Sequence of the second protein:
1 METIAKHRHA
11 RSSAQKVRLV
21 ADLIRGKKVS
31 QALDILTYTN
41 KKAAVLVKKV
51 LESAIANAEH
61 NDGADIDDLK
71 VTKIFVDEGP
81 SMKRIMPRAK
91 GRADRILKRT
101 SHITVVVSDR

Sequence of the first protein:
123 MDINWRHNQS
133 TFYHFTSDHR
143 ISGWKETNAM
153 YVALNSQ

The following describes two proteins that form a bound complex.

Interface contacts:
Residue K90 in the second protein is in contact with residue R142 in the first protein (closest heavy-atom distance 3.9 Å).
Residue K90 in the second protein interacts with residue W146 in the first protein (closest heavy-atom distance 3.4 Å).
Residue I85 in the second protein interacts with residue M123 in the first protein (closest heavy-atom distance 3.6 Å).
Residue R92 in the second protein interacts with residue W146 in the first protein (closest heavy-atom distance 3.5 Å).
Residue R95 in the second protein contacts residue D124 in the first protein (closest heavy-atom distance 2.9 Å).
Residue A93 in the second protein contacts residue N130 in the first protein (closest heavy-atom distance 3.9 Å).
Residue A93 in the second protein interacts with residue W127 in the first protein (closest heavy-atom distance 3.4 Å).
Residue R92 in the second protein is in contact with residue N130 in the first protein (closest heavy-atom distance 5.0 Å).
Residue R95 in the second protein interacts with residue M123 in the first protein (closest heavy-atom distance 3.1 Å).
Residue K90 in the second protein contacts residue E148 in the first protein (closest heavy-atom distance 4.0 Å).
Residue R84 in the second protein interacts with residue M123 in the first protein (closest heavy-atom distance 3.8 Å).
Residue G91 in the second protein interacts with residue T133 in the first protein (closest heavy-atom distance 3.8 Å).
Residue R95 in the second protein is in contact with residue W127 in the first protein (closest heavy-atom distance 3.5 Å).
Residue R92 in the second protein contacts residue T133 in the first protein (closest heavy-atom distance 4.9 Å).
Residue D94 in the second protein interacts with residue W127 in the first protein (closest heavy-atom distance 3.7 Å).
Residue G91 in the second protein is in contact with residue N130 in the first protein (closest heavy-atom distance 4.8 Å).
Residue K90 in the second protein is in contact with residue F134 in the first protein (closest heavy-atom distance 3.2 Å).
Residue G91 in the second protein is in contact with residue F134 in the first protein (closest heavy-atom distance 4.6 Å).
Residue I85 in the second protein contacts residue N130 in the first protein (closest heavy-atom distance 4.9 Å).
Residue K83 in the second protein interacts with residue M123 in the first protein (closest heavy-atom distance 3.7 Å).
Residue I85 in the second protein contacts residue N126 in the first protein (closest heavy-atom distance 3.7 Å).
Residue R92 in the second protein interacts with residue F134 in the first protein (closest heavy-atom distance 4.5 Å).
Residue I85 in the second protein contacts residue W127 in the first protein (closest heavy-atom distance 3.5 Å).